Sequence of chain B:
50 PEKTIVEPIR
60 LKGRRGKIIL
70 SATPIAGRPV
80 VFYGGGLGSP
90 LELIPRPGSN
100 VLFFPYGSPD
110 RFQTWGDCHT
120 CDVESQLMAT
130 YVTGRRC

Contacts between the two chains:
Residue F253 in chain A is in contact with residue C120 in chain B (closest heavy-atom distance 4.0 Å).
Residue M269 in chain A contacts residue G115 in chain B (closest heavy-atom distance 3.8 Å).
Residue C252 in chain A interacts with residue D121 in chain B (closest heavy-atom distance 4.4 Å).
Residue F251 in chain A interacts with residue G115 in chain B (closest heavy-atom distance 4.7 Å).
Residue N254 in chain A interacts with residue D121 in chain B (closest heavy-atom distance 4.8 Å).
Residue C252 in chain A contacts residue C120 in chain B (closest heavy-atom distance 4.7 Å).
Residue F251 in chain A contacts residue C117 in chain B (closest heavy-atom distance 3.7 Å).
Residue Y263 in chain A interacts with residue W114 in chain B (closest heavy-atom distance 3.7 Å).
Residue N254 in chain A interacts with residue V122 in chain B (closest heavy-atom distance 4.5 Å).
Residue F253 in chain A is in contact with residue G115 in chain B (closest heavy-atom distance 4.1 Å).
Residue F253 in chain A interacts with residue W114 in chain B (closest heavy-atom distance 4.8 Å).
Residue F268 in chain A is in contact with residue W114 in chain B (closest heavy-atom distance 3.8 Å).
Residue C252 in chain A contacts residue C117 in chain B (closest heavy-atom distance 2.0 Å).
Residue V250 in chain A is in contact with residue C117 in chain B (closest heavy-atom distance 4.5 Å).
Residue F265 in chain A interacts with residue W114 in chain B (closest heavy-atom distance 3.4 Å).
Residue N257 in chain A is in contact with residue Q112 in chain B (closest heavy-atom distance 4.8 Å).
Residue C252 in chain A is in contact with residue D116 in chain B (closest heavy-atom distance 3.1 Å).
Residue P177 in chain A is in contact with residue Y105 in chain B (closest heavy-atom distance 3.9 Å).
Residue N254 in chain A contacts residue C120 in chain B (closest heavy-atom distance 3.7 Å).
Residue F253 in chain A interacts with residue D116 in chain B (closest heavy-atom distance 4.9 Å).
Residue M269 in chain A contacts residue W114 in chain B (closest heavy-atom distance 4.3 Å).
Residue C252 in chain A is in contact with residue G115 in chain B (closest heavy-atom distance 3.6 Å).
Residue K442 in chain A interacts with residue C117 in chain B (closest heavy-atom distance 4.8 Å).
Residue F253 in chain A contacts residue D121 in chain B (closest heavy-atom distance 4.5 Å).
Residue F265 in chain A is in contact with residue Q112 in chain B (closest heavy-atom distance 4.7 Å).
Residue C440 in chain A interacts with residue C120 in chain B (closest heavy-atom distance 3.4 Å).

The following describes two proteins that form a bound complex.

Sequence of chain A:
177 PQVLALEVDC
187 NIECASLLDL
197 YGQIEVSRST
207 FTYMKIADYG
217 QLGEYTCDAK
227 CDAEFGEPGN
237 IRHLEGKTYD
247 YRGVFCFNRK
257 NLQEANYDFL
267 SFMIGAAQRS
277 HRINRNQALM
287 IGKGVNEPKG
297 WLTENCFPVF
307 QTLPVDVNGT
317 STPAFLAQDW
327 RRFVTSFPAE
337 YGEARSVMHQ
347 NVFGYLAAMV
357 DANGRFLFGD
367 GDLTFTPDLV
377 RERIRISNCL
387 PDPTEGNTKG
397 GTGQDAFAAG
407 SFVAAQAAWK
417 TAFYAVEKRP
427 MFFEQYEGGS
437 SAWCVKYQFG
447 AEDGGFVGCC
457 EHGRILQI